The following describes two proteins that form a bound complex.

Sequence of the second protein:
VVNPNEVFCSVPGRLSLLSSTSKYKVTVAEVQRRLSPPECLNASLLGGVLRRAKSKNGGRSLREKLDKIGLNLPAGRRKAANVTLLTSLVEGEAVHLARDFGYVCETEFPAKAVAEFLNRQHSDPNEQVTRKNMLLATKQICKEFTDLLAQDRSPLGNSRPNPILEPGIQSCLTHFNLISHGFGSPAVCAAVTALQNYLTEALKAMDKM

Interface contacts:
Residue H177 in the first protein contacts residue E110 in the second protein (closest heavy-atom distance 2.7 Å).
Residue S90 in the first protein is in contact with residue L17 in the second protein (closest heavy-atom distance 3.1 Å).
Residue F111 in the first protein contacts residue F178 in the second protein (closest heavy-atom distance 3.6 Å).
Residue R16 in the first protein contacts residue R16 in the second protein (closest heavy-atom distance 2.8 Å).
Residue E146 in the first protein is in contact with residue R133 in the second protein (closest heavy-atom distance 3.0 Å).
Residue R16 in the first protein interacts with residue S18 in the second protein (closest heavy-atom distance 3.5 Å).
Residue L19 in the first protein contacts residue T89 in the second protein (closest heavy-atom distance 3.6 Å).
Residue I171 in the first protein contacts residue A115 in the second protein (closest heavy-atom distance 3.5 Å).
Residue L197 in the first protein is in contact with residue C144 in the second protein (closest heavy-atom distance 3.7 Å).
Residue T140 in the first protein is in contact with residue T140 in the second protein (closest heavy-atom distance 3.3 Å).
Residue A115 in the first protein interacts with residue I171 in the second protein (closest heavy-atom distance 3.7 Å).
Residue A189 in the first protein is in contact with residue F103 in the second protein (closest heavy-atom distance 3.5 Å).
Residue L17 in the first protein contacts residue L87 in the second protein (closest heavy-atom distance 3.5 Å).
Residue F103 in the first protein interacts with residue A189 in the second protein (closest heavy-atom distance 3.6 Å).
Residue I143 in the first protein is in contact with residue L201 in the second protein (closest heavy-atom distance 3.6 Å).
Residue T89 in the first protein interacts with residue L19 in the second protein (closest heavy-atom distance 3.6 Å).
Residue H124 in the first protein is in contact with residue E146 in the second protein (closest heavy-atom distance 3.1 Å).
Residue G50 in the first protein interacts with residue L19 in the second protein (closest heavy-atom distance 3.5 Å).
Residue P112 in the first protein contacts residue C174 in the second protein (closest heavy-atom distance 3.6 Å).
Residue F119 in the first protein is in contact with residue L150 in the second protein (closest heavy-atom distance 3.5 Å).
Residue F111 in the first protein interacts with residue F147 in the second protein (closest heavy-atom distance 3.6 Å).
Residue F178 in the first protein contacts residue V106 in the second protein (closest heavy-atom distance 3.7 Å).
Residue Y200 in the first protein contacts residue F147 in the second protein (closest heavy-atom distance 3.4 Å).
Residue K81 in the first protein interacts with residue L20 in the second protein (closest heavy-atom distance 3.6 Å).
Residue L47 in the first protein interacts with residue L20 in the second protein (closest heavy-atom distance 3.7 Å).
Residue Q142 in the first protein interacts with residue M136 in the second protein (closest heavy-atom distance 3.3 Å).
Residue T86 in the first protein is in contact with residue D102 in the second protein (closest heavy-atom distance 3.4 Å).
Residue F103 in the first protein interacts with residue F185 in the second protein (closest heavy-atom distance 3.7 Å).
Residue F185 in the first protein is in contact with residue F103 in the second protein (closest heavy-atom distance 3.7 Å).
Residue E110 in the first protein is in contact with residue F178 in the second protein (closest heavy-atom distance 3.6 Å).
Residue A115 in the first protein contacts residue C174 in the second protein (closest heavy-atom distance 3.6 Å).
Residue L19 in the first protein interacts with residue R16 in the second protein (closest heavy-atom distance 3.7 Å).
Residue F147 in the first protein is in contact with residue Y200 in the second protein (closest heavy-atom distance 3.5 Å).
Residue E110 in the first protein is in contact with residue H177 in the second protein (closest heavy-atom distance 2.8 Å).
Residue C174 in the first protein interacts with residue A115 in the second protein (closest heavy-atom distance 3.5 Å).
Residue D102 in the first protein contacts residue L87 in the second protein (closest heavy-atom distance 2.8 Å).
Residue A193 in the first protein contacts residue A193 in the second protein (closest heavy-atom distance 3.2 Å).
Residue N84 in the first protein contacts residue Y105 in the second protein (closest heavy-atom distance 2.8 Å).
Residue L20 in the first protein interacts with residue S46 in the second protein (closest heavy-atom distance 3.3 Å).
Residue L87 in the first protein interacts with residue D102 in the second protein (closest heavy-atom distance 2.7 Å).
Residue L150 in the first protein contacts residue F119 in the second protein (closest heavy-atom distance 3.7 Å).
Residue I143 in the first protein contacts residue T140 in the second protein (closest heavy-atom distance 3.4 Å).
Residue S46 in the first protein contacts residue L20 in the second protein (closest heavy-atom distance 3.2 Å).
Residue F178 in the first protein is in contact with residue E110 in the second protein (closest heavy-atom distance 3.7 Å).
Residue I181 in the first protein interacts with residue E110 in the second protein (closest heavy-atom distance 3.6 Å).
Residue T140 in the first protein is in contact with residue I143 in the second protein (closest heavy-atom distance 3.4 Å).
Residue V106 in the first protein is in contact with residue I181 in the second protein (closest heavy-atom distance 3.6 Å).
Residue C174 in the first protein is in contact with residue P112 in the second protein (closest heavy-atom distance 3.6 Å).
Residue L150 in the first protein interacts with residue V116 in the second protein (closest heavy-atom distance 3.7 Å).
Residue F147 in the first protein is in contact with residue F111 in the second protein (closest heavy-atom distance 3.6 Å).
Residue V106 in the first protein contacts residue F178 in the second protein (closest heavy-atom distance 3.6 Å).
Residue F178 in the first protein interacts with residue F111 in the second protein (closest heavy-atom distance 3.6 Å).
Residue L19 in the first protein is in contact with residue G50 in the second protein (closest heavy-atom distance 3.6 Å).
Residue T140 in the first protein contacts residue A139 in the second protein (closest heavy-atom distance 3.6 Å).
Residue L87 in the first protein contacts residue L17 in the second protein (closest heavy-atom distance 3.3 Å).
Residue E146 in the first protein interacts with residue H124 in the second protein (closest heavy-atom distance 2.6 Å).
Residue V51 in the first protein interacts with residue L19 in the second protein (closest heavy-atom distance 3.6 Å).
Residue D102 in the first protein is in contact with residue T86 in the second protein (closest heavy-atom distance 3.4 Å).
Residue L17 in the first protein is in contact with residue S90 in the second protein (closest heavy-atom distance 3.1 Å).
Residue L20 in the first protein contacts residue L47 in the second protein (closest heavy-atom distance 3.6 Å).

Sequence of the first protein:
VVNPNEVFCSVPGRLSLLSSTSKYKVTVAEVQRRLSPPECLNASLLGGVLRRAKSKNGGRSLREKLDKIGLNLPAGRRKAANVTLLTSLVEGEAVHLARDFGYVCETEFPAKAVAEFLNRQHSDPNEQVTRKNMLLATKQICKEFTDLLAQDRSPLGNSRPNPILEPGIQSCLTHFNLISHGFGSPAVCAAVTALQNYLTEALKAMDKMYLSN